Interface contacts:
Residue T80 in the second protein is in contact with residue L9 in the first protein (closest heavy-atom distance 4.1 Å).
Residue Y155 in the second protein interacts with residue F7 in the first protein (closest heavy-atom distance 4.1 Å).
Residue Y159 in the second protein is in contact with residue L2 in the first protein (closest heavy-atom distance 3.6 Å).
Residue Y84 in the second protein is in contact with residue L9 in the first protein (closest heavy-atom distance 2.7 Å).
Residue Y155 in the second protein contacts residue F5 in the first protein (closest heavy-atom distance 3.6 Å).
Residue M5 in the second protein interacts with residue Q1 in the first protein (closest heavy-atom distance 4.6 Å).
Residue Y159 in the second protein contacts residue Q1 in the first protein (closest heavy-atom distance 3.0 Å).
Residue Y59 in the second protein contacts residue Q1 in the first protein (closest heavy-atom distance 3.9 Å).
Residue E9 in the second protein is in contact with residue L2 in the first protein (closest heavy-atom distance 5.0 Å).
Residue V76 in the second protein contacts residue D8 in the first protein (closest heavy-atom distance 4.8 Å).
Residue Q70 in the second protein interacts with residue P4 in the first protein (closest heavy-atom distance 4.9 Å).
Residue E163 in the second protein contacts residue P4 in the first protein (closest heavy-atom distance 4.6 Å).
Residue I142 in the second protein is in contact with residue L9 in the first protein (closest heavy-atom distance 4.8 Å).
Residue E163 in the second protein is in contact with residue Q1 in the first protein (closest heavy-atom distance 4.6 Å).
Residue F116 in the second protein interacts with residue P6 in the first protein (closest heavy-atom distance 4.2 Å).
Residue T143 in the second protein is in contact with residue L9 in the first protein (closest heavy-atom distance 2.6 Å).
Residue I63 in the second protein interacts with residue Q1 in the first protein (closest heavy-atom distance 3.8 Å).
Residue Y156 in the second protein contacts residue P4 in the first protein (closest heavy-atom distance 4.9 Å).
Residue Y156 in the second protein is in contact with residue P6 in the first protein (closest heavy-atom distance 3.0 Å).
Residue W147 in the second protein is in contact with residue F7 in the first protein (closest heavy-atom distance 3.3 Å).
Residue T143 in the second protein contacts residue D8 in the first protein (closest heavy-atom distance 4.7 Å).
Residue W73 in the second protein is in contact with residue D8 in the first protein (closest heavy-atom distance 3.3 Å).
Residue Y123 in the second protein is in contact with residue L9 in the first protein (closest heavy-atom distance 4.0 Å).
Residue I63 in the second protein is in contact with residue L2 in the first protein (closest heavy-atom distance 3.4 Å).
Residue Y171 in the second protein contacts residue Q1 in the first protein (closest heavy-atom distance 3.5 Å).
Residue Y45 in the second protein is in contact with residue L2 in the first protein (closest heavy-atom distance 3.5 Å).
Residue W167 in the second protein is in contact with residue Q1 in the first protein (closest heavy-atom distance 2.9 Å).
Residue Y159 in the second protein is in contact with residue P4 in the first protein (closest heavy-atom distance 3.8 Å).
Residue L81 in the second protein interacts with residue L9 in the first protein (closest heavy-atom distance 3.9 Å).
Residue V66 in the second protein interacts with residue S3 in the first protein (closest heavy-atom distance 4.6 Å).
Residue K146 in the second protein interacts with residue L9 in the first protein (closest heavy-atom distance 2.8 Å).
Residue E114 in the second protein is in contact with residue P6 in the first protein (closest heavy-atom distance 4.5 Å).
Residue E163 in the second protein contacts residue L2 in the first protein (closest heavy-atom distance 4.3 Å).
Residue L95 in the second protein is in contact with residue L9 in the first protein (closest heavy-atom distance 4.2 Å).
Residue Y155 in the second protein contacts residue P4 in the first protein (closest heavy-atom distance 3.1 Å).
Residue W73 in the second protein is in contact with residue F7 in the first protein (closest heavy-atom distance 2.6 Å).
Residue Y7 in the second protein is in contact with residue Q1 in the first protein (closest heavy-atom distance 4.7 Å).
Residue K146 in the second protein contacts residue D8 in the first protein (closest heavy-atom distance 3.5 Å).
Residue W147 in the second protein is in contact with residue L9 in the first protein (closest heavy-atom distance 3.8 Å).
Residue G151 in the second protein interacts with residue F7 in the first protein (closest heavy-atom distance 4.5 Å).
Residue A152 in the second protein interacts with residue F7 in the first protein (closest heavy-atom distance 3.4 Å).
Residue Y99 in the second protein contacts residue L2 in the first protein (closest heavy-atom distance 3.3 Å).
Residue A67 in the second protein interacts with residue L2 in the first protein (closest heavy-atom distance 4.9 Å).
Residue Y159 in the second protein interacts with residue S3 in the first protein (closest heavy-atom distance 3.4 Å).
Residue Y7 in the second protein contacts residue L2 in the first protein (closest heavy-atom distance 3.6 Å).
Residue Q70 in the second protein is in contact with residue F5 in the first protein (closest heavy-atom distance 4.0 Å).
Residue Q70 in the second protein is in contact with residue P6 in the first protein (closest heavy-atom distance 3.2 Å).
Residue R97 in the second protein is in contact with residue S3 in the first protein (closest heavy-atom distance 2.6 Å).
Residue R97 in the second protein is in contact with residue P6 in the first protein (closest heavy-atom distance 4.1 Å).
Residue Y99 in the second protein is in contact with residue S3 in the first protein (closest heavy-atom distance 3.1 Å).
Residue V66 in the second protein is in contact with residue L2 in the first protein (closest heavy-atom distance 3.4 Å).
Residue Y156 in the second protein is in contact with residue F7 in the first protein (closest heavy-atom distance 3.0 Å).
Residue W147 in the second protein interacts with residue D8 in the first protein (closest heavy-atom distance 3.0 Å).
Residue W73 in the second protein interacts with residue P6 in the first protein (closest heavy-atom distance 3.3 Å).
Residue A150 in the second protein is in contact with residue F7 in the first protein (closest heavy-atom distance 3.6 Å).
Residue W73 in the second protein contacts residue L9 in the first protein (closest heavy-atom distance 3.4 Å).
Residue N77 in the second protein is in contact with residue D8 in the first protein (closest heavy-atom distance 2.9 Å).
Residue N77 in the second protein contacts residue L9 in the first protein (closest heavy-atom distance 2.7 Å).
Residue R62 in the second protein interacts with residue Q1 in the first protein (closest heavy-atom distance 2.7 Å).
Residue R97 in the second protein is in contact with residue P4 in the first protein (closest heavy-atom distance 4.0 Å).

Sequence of the first protein:
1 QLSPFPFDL

This data describes a binding interaction between two proteins.

Sequence of the second protein:
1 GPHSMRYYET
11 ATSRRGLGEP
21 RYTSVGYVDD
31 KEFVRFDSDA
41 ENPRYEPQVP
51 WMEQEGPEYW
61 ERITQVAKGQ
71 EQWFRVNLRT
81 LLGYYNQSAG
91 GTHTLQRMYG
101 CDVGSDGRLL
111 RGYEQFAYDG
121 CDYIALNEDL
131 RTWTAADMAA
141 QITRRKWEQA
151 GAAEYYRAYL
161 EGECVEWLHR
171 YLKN